Sequence of chain A:
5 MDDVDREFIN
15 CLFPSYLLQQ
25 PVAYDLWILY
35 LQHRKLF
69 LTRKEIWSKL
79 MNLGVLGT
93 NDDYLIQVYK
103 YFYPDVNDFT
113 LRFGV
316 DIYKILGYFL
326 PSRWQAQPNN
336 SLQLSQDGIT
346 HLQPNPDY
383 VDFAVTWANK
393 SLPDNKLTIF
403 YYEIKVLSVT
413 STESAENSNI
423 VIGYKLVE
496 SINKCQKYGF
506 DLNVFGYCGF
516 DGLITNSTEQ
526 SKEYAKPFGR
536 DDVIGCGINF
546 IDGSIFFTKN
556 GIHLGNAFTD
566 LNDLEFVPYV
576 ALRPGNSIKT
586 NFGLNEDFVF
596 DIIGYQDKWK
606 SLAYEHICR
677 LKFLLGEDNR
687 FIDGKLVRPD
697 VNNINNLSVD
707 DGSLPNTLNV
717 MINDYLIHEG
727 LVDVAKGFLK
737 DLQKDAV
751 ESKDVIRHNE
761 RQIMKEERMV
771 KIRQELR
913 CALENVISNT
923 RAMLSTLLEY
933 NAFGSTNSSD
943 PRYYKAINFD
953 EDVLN

Residue-level contacts at the interface:
Residue L281 in chain B is in contact with residue F115 in chain A (closest heavy-atom distance 4.0 Å).
Residue F235 in chain B is in contact with residue K72 in chain A (closest heavy-atom distance 4.0 Å).
Residue N378 in chain B is in contact with residue Y529 in chain A (closest heavy-atom distance 3.2 Å).
Residue R279 in chain B contacts residue R114 in chain A (closest heavy-atom distance 3.7 Å).
Residue N378 in chain B is in contact with residue L559 in chain A (closest heavy-atom distance 3.8 Å).
Residue S204 in chain B contacts residue F111 in chain A (closest heavy-atom distance 4.0 Å).
Residue V217 in chain B interacts with residue K102 in chain A (closest heavy-atom distance 4.0 Å).
Residue M289 in chain B interacts with residue F104 in chain A (closest heavy-atom distance 3.6 Å).
Residue K214 in chain B interacts with residue D592 in chain A (closest heavy-atom distance 3.5 Å).
Residue K249 in chain B interacts with residue D602 in chain A (closest heavy-atom distance 3.6 Å).
Residue Y215 in chain B contacts residue Y101 in chain A (closest heavy-atom distance 3.5 Å).
Residue A245 in chain B contacts residue F593 in chain A (closest heavy-atom distance 3.5 Å).
Residue K214 in chain B interacts with residue N14 in chain A (closest heavy-atom distance 3.6 Å).
Residue Y333 in chain B contacts residue D596 in chain A (closest heavy-atom distance 4.0 Å).
Residue L281 in chain B contacts residue F111 in chain A (closest heavy-atom distance 3.9 Å).
Residue I211 in chain B interacts with residue F104 in chain A (closest heavy-atom distance 3.6 Å).
Residue L213 in chain B is in contact with residue Y103 in chain A (closest heavy-atom distance 3.7 Å).
Residue N237 in chain B contacts residue K102 in chain A (closest heavy-atom distance 4.0 Å).
Residue H376 in chain B contacts residue K554 in chain A (closest heavy-atom distance 3.6 Å).
Residue F287 in chain B interacts with residue F111 in chain A (closest heavy-atom distance 4.0 Å).
Residue T377 in chain B contacts residue L559 in chain A (closest heavy-atom distance 3.8 Å).
Residue K214 in chain B contacts residue K102 in chain A (closest heavy-atom distance 3.4 Å).
Residue K296 in chain B contacts residue D596 in chain A (closest heavy-atom distance 3.2 Å).
Residue L213 in chain B is in contact with residue F104 in chain A (closest heavy-atom distance 3.0 Å).
Residue T377 in chain B is in contact with residue K554 in chain A (closest heavy-atom distance 4.0 Å).
Residue R279 in chain B is in contact with residue F115 in chain A (closest heavy-atom distance 3.1 Å).
Residue P234 in chain B is in contact with residue Y101 in chain A (closest heavy-atom distance 4.0 Å).
Residue L208 in chain B interacts with residue F111 in chain A (closest heavy-atom distance 3.4 Å).
Residue K238 in chain B interacts with residue Y105 in chain A (closest heavy-atom distance 2.4 Å).
Residue F381 in chain B interacts with residue K531 in chain A (closest heavy-atom distance 3.6 Å).
Residue D236 in chain B interacts with residue Y105 in chain A (closest heavy-atom distance 4.0 Å).
Residue I216 in chain B is in contact with residue Y101 in chain A (closest heavy-atom distance 3.5 Å).
Residue I216 in chain B interacts with residue Q99 in chain A (closest heavy-atom distance 3.9 Å).
Residue P234 in chain B contacts residue K102 in chain A (closest heavy-atom distance 3.4 Å).
Residue L208 in chain B interacts with residue P106 in chain A (closest heavy-atom distance 3.6 Å).
Residue L213 in chain B interacts with residue K102 in chain A (closest heavy-atom distance 3.9 Å).
Residue I216 in chain B contacts residue V100 in chain A (closest heavy-atom distance 3.6 Å).
Residue H198 in chain B contacts residue V117 in chain A (closest heavy-atom distance 3.5 Å).
Residue K248 in chain B is in contact with residue S19 in chain A (closest heavy-atom distance 3.6 Å).
Residue K238 in chain B is in contact with residue F104 in chain A (closest heavy-atom distance 3.5 Å).
Residue K214 in chain B interacts with residue C15 in chain A (closest heavy-atom distance 3.6 Å).
Residue K280 in chain B is in contact with residue F115 in chain A (closest heavy-atom distance 3.9 Å).
Residue T377 in chain B contacts residue I557 in chain A (closest heavy-atom distance 3.5 Å).
Residue V201 in chain B is in contact with residue F115 in chain A (closest heavy-atom distance 3.7 Å).
Residue R244 in chain B interacts with residue V594 in chain A (closest heavy-atom distance 3.9 Å).
Residue R218 in chain B interacts with residue Q99 in chain A (closest heavy-atom distance 3.1 Å).
Residue L208 in chain B contacts residue V108 in chain A (closest heavy-atom distance 3.6 Å).
Residue V217 in chain B is in contact with residue Q99 in chain A (closest heavy-atom distance 3.6 Å).
Residue R244 in chain B interacts with residue D536 in chain A (closest heavy-atom distance 2.7 Å).
Residue S205 in chain B contacts residue T112 in chain A (closest heavy-atom distance 3.6 Å).
Residue D236 in chain B contacts residue Y103 in chain A (closest heavy-atom distance 3.6 Å).
Residue F235 in chain B interacts with residue Y103 in chain A (closest heavy-atom distance 3.8 Å).
Residue R218 in chain B is in contact with residue I98 in chain A (closest heavy-atom distance 3.3 Å).
Residue R244 in chain B interacts with residue N555 in chain A (closest heavy-atom distance 2.7 Å).
Residue V217 in chain B is in contact with residue V100 in chain A (closest heavy-atom distance 2.9 Å).
Residue Y215 in chain B contacts residue K102 in chain A (closest heavy-atom distance 2.9 Å).
Residue L219 in chain B contacts residue I98 in chain A (closest heavy-atom distance 2.9 Å).
Residue N378 in chain B is in contact with residue A530 in chain A (closest heavy-atom distance 4.0 Å).
Residue S205 in chain B is in contact with residue V108 in chain A (closest heavy-atom distance 4.0 Å).
Residue K214 in chain B contacts residue Y103 in chain A (closest heavy-atom distance 3.5 Å).

Sequence of chain B:
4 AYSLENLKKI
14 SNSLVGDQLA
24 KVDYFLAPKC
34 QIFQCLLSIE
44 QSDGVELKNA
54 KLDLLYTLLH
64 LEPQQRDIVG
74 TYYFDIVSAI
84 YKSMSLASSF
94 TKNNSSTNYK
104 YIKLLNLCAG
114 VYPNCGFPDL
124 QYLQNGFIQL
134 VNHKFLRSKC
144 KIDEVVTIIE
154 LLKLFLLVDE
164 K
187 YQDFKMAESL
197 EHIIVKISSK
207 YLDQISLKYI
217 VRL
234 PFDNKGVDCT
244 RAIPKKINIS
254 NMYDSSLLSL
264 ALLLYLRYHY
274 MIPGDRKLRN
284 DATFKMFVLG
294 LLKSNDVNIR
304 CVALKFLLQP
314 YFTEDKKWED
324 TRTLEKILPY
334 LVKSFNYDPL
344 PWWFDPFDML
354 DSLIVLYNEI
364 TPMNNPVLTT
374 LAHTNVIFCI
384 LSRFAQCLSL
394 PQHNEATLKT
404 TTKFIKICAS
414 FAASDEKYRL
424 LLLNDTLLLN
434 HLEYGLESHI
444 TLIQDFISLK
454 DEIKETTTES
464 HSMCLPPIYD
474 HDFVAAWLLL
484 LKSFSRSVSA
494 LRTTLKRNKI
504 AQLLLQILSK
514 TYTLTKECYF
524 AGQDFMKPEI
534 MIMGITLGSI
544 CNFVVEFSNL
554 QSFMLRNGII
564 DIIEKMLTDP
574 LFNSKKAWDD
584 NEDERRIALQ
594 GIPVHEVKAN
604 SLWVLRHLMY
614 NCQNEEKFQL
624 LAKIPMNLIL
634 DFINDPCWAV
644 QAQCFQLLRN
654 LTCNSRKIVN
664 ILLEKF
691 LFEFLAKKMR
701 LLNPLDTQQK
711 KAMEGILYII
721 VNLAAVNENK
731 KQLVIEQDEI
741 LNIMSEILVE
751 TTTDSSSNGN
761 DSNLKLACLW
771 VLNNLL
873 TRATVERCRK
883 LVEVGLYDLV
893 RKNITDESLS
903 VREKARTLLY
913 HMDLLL

These two protein chains interact to form a complex.